This data describes a binding interaction between two proteins.

Sequence of protein 2:
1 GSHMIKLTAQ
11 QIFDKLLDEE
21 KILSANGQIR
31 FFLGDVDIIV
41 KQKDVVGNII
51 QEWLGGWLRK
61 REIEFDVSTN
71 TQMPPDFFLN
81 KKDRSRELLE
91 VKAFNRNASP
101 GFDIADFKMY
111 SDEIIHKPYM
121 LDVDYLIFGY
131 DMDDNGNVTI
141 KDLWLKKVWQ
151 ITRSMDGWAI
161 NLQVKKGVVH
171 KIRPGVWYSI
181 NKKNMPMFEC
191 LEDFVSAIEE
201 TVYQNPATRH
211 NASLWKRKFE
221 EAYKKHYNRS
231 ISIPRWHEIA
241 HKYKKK

Contacts between the two chains:
Residue W53 in protein 2 contacts residue F31 in protein 1 (closest heavy-atom distance 3.9 Å).
Residue I49 in protein 2 interacts with residue F31 in protein 1 (closest heavy-atom distance 3.7 Å).
Residue I29 in protein 2 is in contact with residue F31 in protein 1 (closest heavy-atom distance 3.7 Å).
Residue K60 in protein 2 interacts with residue D35 in protein 1 (closest heavy-atom distance 3.9 Å).
Residue I38 in protein 2 interacts with residue E52 in protein 1 (closest heavy-atom distance 3.4 Å).
Residue I38 in protein 2 contacts residue G56 in protein 1 (closest heavy-atom distance 4.0 Å).
Residue I29 in protein 2 is in contact with residue R30 in protein 1 (closest heavy-atom distance 3.6 Å).
Residue E20 in protein 2 contacts residue G34 in protein 1 (closest heavy-atom distance 3.3 Å).
Residue N26 in protein 2 contacts residue L33 in protein 1 (closest heavy-atom distance 3.9 Å).
Residue F31 in protein 2 contacts residue I50 in protein 1 (closest heavy-atom distance 4.0 Å).
Residue W53 in protein 2 interacts with residue L33 in protein 1 (closest heavy-atom distance 3.2 Å).
Residue W53 in protein 2 interacts with residue V36 in protein 1 (closest heavy-atom distance 3.2 Å).
Residue I49 in protein 2 interacts with residue V40 in protein 1 (closest heavy-atom distance 3.4 Å).
Residue G56 in protein 2 contacts residue V36 in protein 1 (closest heavy-atom distance 3.9 Å).
Residue L33 in protein 2 contacts residue G27 in protein 1 (closest heavy-atom distance 3.9 Å).
Residue Q42 in protein 2 is in contact with residue N48 in protein 1 (closest heavy-atom distance 3.2 Å).
Residue I38 in protein 2 is in contact with residue I49 in protein 1 (closest heavy-atom distance 3.9 Å).
Residue D35 in protein 2 interacts with residue E20 in protein 1 (closest heavy-atom distance 2.9 Å).
Residue V36 in protein 2 interacts with residue W57 in protein 1 (closest heavy-atom distance 3.7 Å).
Residue E20 in protein 2 contacts residue D35 in protein 1 (closest heavy-atom distance 2.9 Å).
Residue L33 in protein 2 contacts residue I140 in protein 1 (closest heavy-atom distance 4.0 Å).
Residue D35 in protein 2 contacts residue K60 in protein 1 (closest heavy-atom distance 3.9 Å).
Residue F31 in protein 2 is in contact with residue W53 in protein 1 (closest heavy-atom distance 3.9 Å).
Residue F31 in protein 2 interacts with residue I29 in protein 1 (closest heavy-atom distance 3.7 Å).
Residue G27 in protein 2 interacts with residue L33 in protein 1 (closest heavy-atom distance 3.9 Å).
Residue V36 in protein 2 contacts residue G56 in protein 1 (closest heavy-atom distance 3.9 Å).
Residue G34 in protein 2 interacts with residue N26 in protein 1 (closest heavy-atom distance 3.3 Å).
Residue V45 in protein 2 contacts residue Q42 in protein 1 (closest heavy-atom distance 3.6 Å).
Residue R30 in protein 2 interacts with residue R30 in protein 1 (closest heavy-atom distance 2.8 Å).
Residue F32 in protein 2 interacts with residue Q28 in protein 1 (closest heavy-atom distance 2.8 Å).
Residue V45 in protein 2 interacts with residue V45 in protein 1 (closest heavy-atom distance 3.6 Å).
Residue N26 in protein 2 is in contact with residue G34 in protein 1 (closest heavy-atom distance 3.3 Å).
Residue N48 in protein 2 is in contact with residue Q42 in protein 1 (closest heavy-atom distance 3.2 Å).
Residue I38 in protein 2 contacts residue W53 in protein 1 (closest heavy-atom distance 3.2 Å).
Residue Q28 in protein 2 interacts with residue R30 in protein 1 (closest heavy-atom distance 3.9 Å).
Residue R61 in protein 2 is in contact with residue D35 in protein 1 (closest heavy-atom distance 2.8 Å).
Residue I49 in protein 2 is in contact with residue I38 in protein 1 (closest heavy-atom distance 3.9 Å).
Residue W53 in protein 2 is in contact with residue I38 in protein 1 (closest heavy-atom distance 3.2 Å).
Residue I29 in protein 2 interacts with residue I29 in protein 1 (closest heavy-atom distance 3.8 Å).
Residue V36 in protein 2 is in contact with residue W53 in protein 1 (closest heavy-atom distance 3.2 Å).
Residue W57 in protein 2 contacts residue V36 in protein 1 (closest heavy-atom distance 3.7 Å).
Residue L33 in protein 2 is in contact with residue N26 in protein 1 (closest heavy-atom distance 3.9 Å).
Residue Q42 in protein 2 contacts residue V45 in protein 1 (closest heavy-atom distance 3.6 Å).
Residue I50 in protein 2 is in contact with residue F31 in protein 1 (closest heavy-atom distance 4.0 Å).
Residue F32 in protein 2 interacts with residue F32 in protein 1 (closest heavy-atom distance 3.9 Å).
Residue Q28 in protein 2 contacts residue F32 in protein 1 (closest heavy-atom distance 2.8 Å).
Residue R30 in protein 2 interacts with residue Q28 in protein 1 (closest heavy-atom distance 3.9 Å).
Residue L33 in protein 2 contacts residue W53 in protein 1 (closest heavy-atom distance 3.2 Å).
Residue G27 in protein 2 interacts with residue F32 in protein 1 (closest heavy-atom distance 3.1 Å).
Residue V40 in protein 2 is in contact with residue I49 in protein 1 (closest heavy-atom distance 3.4 Å).
Residue F31 in protein 2 contacts residue I49 in protein 1 (closest heavy-atom distance 3.7 Å).
Residue E52 in protein 2 contacts residue I38 in protein 1 (closest heavy-atom distance 3.4 Å).
Residue I140 in protein 2 contacts residue L33 in protein 1 (closest heavy-atom distance 4.0 Å).
Residue G56 in protein 2 contacts residue I38 in protein 1 (closest heavy-atom distance 4.0 Å).
Residue Q28 in protein 2 contacts residue F31 in protein 1 (closest heavy-atom distance 3.8 Å).
Residue F32 in protein 2 contacts residue G27 in protein 1 (closest heavy-atom distance 3.1 Å).
Residue F31 in protein 2 contacts residue Q28 in protein 1 (closest heavy-atom distance 3.8 Å).
Residue R30 in protein 2 contacts residue I29 in protein 1 (closest heavy-atom distance 3.6 Å).
Residue D35 in protein 2 interacts with residue R61 in protein 1 (closest heavy-atom distance 2.8 Å).
Residue G34 in protein 2 interacts with residue E20 in protein 1 (closest heavy-atom distance 3.3 Å).

Sequence of protein 1:
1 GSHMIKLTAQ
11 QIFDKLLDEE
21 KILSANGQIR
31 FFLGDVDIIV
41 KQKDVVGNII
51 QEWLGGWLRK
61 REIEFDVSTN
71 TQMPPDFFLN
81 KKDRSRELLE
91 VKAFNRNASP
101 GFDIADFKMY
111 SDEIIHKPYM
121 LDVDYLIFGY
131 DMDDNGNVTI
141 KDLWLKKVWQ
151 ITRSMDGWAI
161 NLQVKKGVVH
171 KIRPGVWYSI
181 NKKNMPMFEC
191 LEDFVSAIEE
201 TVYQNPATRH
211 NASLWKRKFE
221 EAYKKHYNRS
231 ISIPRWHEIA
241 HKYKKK